Sequence of chain B:
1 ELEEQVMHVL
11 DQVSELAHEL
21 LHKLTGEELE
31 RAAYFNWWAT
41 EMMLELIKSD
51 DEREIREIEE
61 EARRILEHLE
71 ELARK

The following describes two proteins that form a bound complex.

Interface contacts:
Residue G476 in chain A contacts residue E30 in chain B (closest heavy-atom distance 4.2 Å).
Residue Y489 in chain A is in contact with residue Y34 in chain B (closest heavy-atom distance 3.2 Å).
Residue A475 in chain A interacts with residue G26 in chain B (closest heavy-atom distance 4.8 Å).
Residue Y489 in chain A contacts residue A33 in chain B (closest heavy-atom distance 4.5 Å).
Residue A475 in chain A interacts with residue A33 in chain B (closest heavy-atom distance 3.9 Å).
Residue A475 in chain A interacts with residue L29 in chain B (closest heavy-atom distance 4.6 Å).
Residue Y489 in chain A interacts with residue W37 in chain B (closest heavy-atom distance 3.8 Å).
Residue A475 in chain A is in contact with residue E30 in chain B (closest heavy-atom distance 3.5 Å).

Sequence of chain A:
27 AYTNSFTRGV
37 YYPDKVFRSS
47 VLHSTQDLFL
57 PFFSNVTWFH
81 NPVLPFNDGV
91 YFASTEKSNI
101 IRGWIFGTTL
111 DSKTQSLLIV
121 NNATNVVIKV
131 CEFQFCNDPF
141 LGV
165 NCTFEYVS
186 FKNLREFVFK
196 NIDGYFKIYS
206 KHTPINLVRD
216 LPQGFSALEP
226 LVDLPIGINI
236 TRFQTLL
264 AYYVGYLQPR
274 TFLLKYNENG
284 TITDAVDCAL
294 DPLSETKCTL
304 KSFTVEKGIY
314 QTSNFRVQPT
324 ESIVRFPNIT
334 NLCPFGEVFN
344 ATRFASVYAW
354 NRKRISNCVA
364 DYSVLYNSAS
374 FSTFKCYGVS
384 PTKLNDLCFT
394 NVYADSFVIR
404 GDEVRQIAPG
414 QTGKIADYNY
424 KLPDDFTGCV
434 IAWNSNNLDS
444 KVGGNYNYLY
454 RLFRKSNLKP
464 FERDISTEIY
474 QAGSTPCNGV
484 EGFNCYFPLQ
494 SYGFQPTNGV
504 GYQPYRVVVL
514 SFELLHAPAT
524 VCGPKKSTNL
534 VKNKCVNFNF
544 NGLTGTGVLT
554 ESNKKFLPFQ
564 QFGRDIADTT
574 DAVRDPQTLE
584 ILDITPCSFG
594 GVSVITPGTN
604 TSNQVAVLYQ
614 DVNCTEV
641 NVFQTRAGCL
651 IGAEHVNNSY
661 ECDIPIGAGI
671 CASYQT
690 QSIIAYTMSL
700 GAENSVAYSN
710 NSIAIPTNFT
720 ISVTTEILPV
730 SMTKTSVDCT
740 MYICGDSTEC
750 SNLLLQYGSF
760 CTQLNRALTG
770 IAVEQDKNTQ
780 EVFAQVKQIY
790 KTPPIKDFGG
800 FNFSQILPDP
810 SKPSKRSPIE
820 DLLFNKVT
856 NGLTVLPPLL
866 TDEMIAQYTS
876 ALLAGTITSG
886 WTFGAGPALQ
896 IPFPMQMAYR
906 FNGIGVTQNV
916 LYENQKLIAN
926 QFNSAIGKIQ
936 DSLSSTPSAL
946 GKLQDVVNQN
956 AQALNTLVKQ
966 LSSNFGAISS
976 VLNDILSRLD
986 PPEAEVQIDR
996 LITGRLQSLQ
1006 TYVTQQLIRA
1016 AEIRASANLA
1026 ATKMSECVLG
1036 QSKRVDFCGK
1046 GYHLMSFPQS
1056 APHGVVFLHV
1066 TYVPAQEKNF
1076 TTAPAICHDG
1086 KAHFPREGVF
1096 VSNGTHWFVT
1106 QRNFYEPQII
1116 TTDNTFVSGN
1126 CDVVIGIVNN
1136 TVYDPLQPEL